Sequence of chain A:
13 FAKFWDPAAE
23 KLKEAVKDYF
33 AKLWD

These two protein chains interact to form a complex.

Sequence of chain B:
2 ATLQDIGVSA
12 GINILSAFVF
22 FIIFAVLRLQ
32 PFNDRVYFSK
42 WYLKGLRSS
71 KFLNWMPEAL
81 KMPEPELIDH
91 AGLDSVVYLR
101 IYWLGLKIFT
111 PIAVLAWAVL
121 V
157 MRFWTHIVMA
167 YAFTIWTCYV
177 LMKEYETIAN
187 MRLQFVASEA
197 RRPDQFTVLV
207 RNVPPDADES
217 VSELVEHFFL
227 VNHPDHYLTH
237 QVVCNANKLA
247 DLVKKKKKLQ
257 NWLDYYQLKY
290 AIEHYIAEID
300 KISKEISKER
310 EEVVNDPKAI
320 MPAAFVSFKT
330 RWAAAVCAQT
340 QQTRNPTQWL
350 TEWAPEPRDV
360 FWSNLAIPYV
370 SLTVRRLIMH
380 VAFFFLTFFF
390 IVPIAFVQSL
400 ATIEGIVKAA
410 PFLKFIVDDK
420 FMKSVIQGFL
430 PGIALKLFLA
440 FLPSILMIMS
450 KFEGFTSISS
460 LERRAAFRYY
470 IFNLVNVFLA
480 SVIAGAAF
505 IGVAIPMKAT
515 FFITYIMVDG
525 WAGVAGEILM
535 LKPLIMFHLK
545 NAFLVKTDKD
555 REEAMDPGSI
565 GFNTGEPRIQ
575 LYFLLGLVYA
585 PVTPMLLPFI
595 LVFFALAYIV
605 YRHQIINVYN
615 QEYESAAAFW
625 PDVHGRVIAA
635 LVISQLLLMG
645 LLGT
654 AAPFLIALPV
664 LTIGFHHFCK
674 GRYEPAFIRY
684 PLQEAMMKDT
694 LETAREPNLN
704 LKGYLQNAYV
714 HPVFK

Interface contacts:
Residue A118 in chain B interacts with residue L35 in chain A (closest heavy-atom distance 4.8 Å).
Residue V164 in chain B interacts with residue F32 in chain A (closest heavy-atom distance 3.9 Å).
Residue V119 in chain B is in contact with residue L35 in chain A (closest heavy-atom distance 4.1 Å).
Residue A118 in chain B contacts residue W36 in chain A (closest heavy-atom distance 3.5 Å).
Residue W160 in chain B interacts with residue Y31 in chain A (closest heavy-atom distance 4.2 Å).
Residue T161 in chain B interacts with residue Y31 in chain A (closest heavy-atom distance 4.3 Å).
Residue L115 in chain B interacts with residue W36 in chain A (closest heavy-atom distance 3.6 Å).
Residue L115 in chain B interacts with residue F32 in chain A (closest heavy-atom distance 4.8 Å).
Residue T161 in chain B interacts with residue L35 in chain A (closest heavy-atom distance 3.4 Å).
Residue V164 in chain B is in contact with residue L35 in chain A (closest heavy-atom distance 4.7 Å).
Residue M157 in chain B contacts residue Y31 in chain A (closest heavy-atom distance 4.2 Å).
Residue M157 in chain B is in contact with residue L35 in chain A (closest heavy-atom distance 3.6 Å).
Residue M165 in chain B is in contact with residue F32 in chain A (closest heavy-atom distance 5.0 Å).
Residue V119 in chain B interacts with residue W36 in chain A (closest heavy-atom distance 4.2 Å).
Residue V164 in chain B interacts with residue Y31 in chain A (closest heavy-atom distance 3.7 Å).